Sequence of protein 1:
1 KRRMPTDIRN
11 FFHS

Sequence of protein 2:
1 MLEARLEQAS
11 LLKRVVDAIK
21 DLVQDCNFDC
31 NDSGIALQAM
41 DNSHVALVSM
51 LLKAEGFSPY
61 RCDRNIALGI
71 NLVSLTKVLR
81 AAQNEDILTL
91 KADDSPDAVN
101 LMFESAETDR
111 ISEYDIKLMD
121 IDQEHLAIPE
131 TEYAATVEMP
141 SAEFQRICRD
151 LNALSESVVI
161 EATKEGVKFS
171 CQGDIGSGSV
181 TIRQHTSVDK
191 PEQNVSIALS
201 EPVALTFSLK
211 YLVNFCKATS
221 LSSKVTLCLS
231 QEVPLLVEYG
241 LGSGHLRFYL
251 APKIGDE

Residue-level contacts at the interface:
Residue H44 in protein 2 contacts residue D7 in protein 1 (closest heavy-atom distance 3.2 Å).
Residue A251 in protein 2 interacts with residue T6 in protein 1 (closest heavy-atom distance 3.9 Å).
Residue L126 in protein 2 is in contact with residue H13 in protein 1 (closest heavy-atom distance 3.6 Å).
Residue L126 in protein 2 is in contact with residue R9 in protein 1 (closest heavy-atom distance 4.4 Å).
Residue K253 in protein 2 contacts residue T6 in protein 1 (closest heavy-atom distance 3.7 Å).
Residue A251 in protein 2 interacts with residue F11 in protein 1 (closest heavy-atom distance 3.9 Å).
Residue V45 in protein 2 is in contact with residue T6 in protein 1 (closest heavy-atom distance 3.6 Å).
Residue V45 in protein 2 contacts residue I8 in protein 1 (closest heavy-atom distance 3.3 Å).
Residue H125 in protein 2 contacts residue H13 in protein 1 (closest heavy-atom distance 4.8 Å).
Residue P234 in protein 2 interacts with residue I8 in protein 1 (closest heavy-atom distance 4.7 Å).
Residue L126 in protein 2 is in contact with residue F12 in protein 1 (closest heavy-atom distance 4.0 Å).
Residue M40 in protein 2 is in contact with residue I8 in protein 1 (closest heavy-atom distance 3.4 Å).
Residue L47 in protein 2 contacts residue F12 in protein 1 (closest heavy-atom distance 4.7 Å).
Residue L250 in protein 2 is in contact with residue I8 in protein 1 (closest heavy-atom distance 4.3 Å).
Residue L47 in protein 2 is in contact with residue I8 in protein 1 (closest heavy-atom distance 3.5 Å).
Residue S43 in protein 2 contacts residue T6 in protein 1 (closest heavy-atom distance 4.9 Å).
Residue P234 in protein 2 contacts residue F12 in protein 1 (closest heavy-atom distance 3.8 Å).
Residue H44 in protein 2 is in contact with residue T6 in protein 1 (closest heavy-atom distance 4.1 Å).
Residue A46 in protein 2 interacts with residue I8 in protein 1 (closest heavy-atom distance 3.1 Å).
Residue I254 in protein 2 contacts residue F11 in protein 1 (closest heavy-atom distance 4.8 Å).
Residue H125 in protein 2 contacts residue S14 in protein 1 (closest heavy-atom distance 3.5 Å).
Residue Y249 in protein 2 is in contact with residue F12 in protein 1 (closest heavy-atom distance 3.8 Å).
Residue A251 in protein 2 is in contact with residue D7 in protein 1 (closest heavy-atom distance 4.0 Å).
Residue A127 in protein 2 interacts with residue F12 in protein 1 (closest heavy-atom distance 3.8 Å).
Residue L126 in protein 2 interacts with residue I8 in protein 1 (closest heavy-atom distance 4.7 Å).
Residue A251 in protein 2 interacts with residue I8 in protein 1 (closest heavy-atom distance 3.6 Å).
Residue H44 in protein 2 contacts residue I8 in protein 1 (closest heavy-atom distance 3.4 Å).
Residue M40 in protein 2 contacts residue R9 in protein 1 (closest heavy-atom distance 3.7 Å).
Residue Y249 in protein 2 is in contact with residue I8 in protein 1 (closest heavy-atom distance 4.1 Å).
Residue L126 in protein 2 contacts residue S14 in protein 1 (closest heavy-atom distance 4.2 Å).
Residue A127 in protein 2 interacts with residue S14 in protein 1 (closest heavy-atom distance 4.3 Å).
Residue H44 in protein 2 interacts with residue R9 in protein 1 (closest heavy-atom distance 3.2 Å).
Residue E232 in protein 2 interacts with residue F11 in protein 1 (closest heavy-atom distance 3.4 Å).
Residue V233 in protein 2 contacts residue F11 in protein 1 (closest heavy-atom distance 4.0 Å).
Residue P234 in protein 2 is in contact with residue F11 in protein 1 (closest heavy-atom distance 3.6 Å).
Residue P129 in protein 2 interacts with residue F12 in protein 1 (closest heavy-atom distance 3.5 Å).
Residue I254 in protein 2 contacts residue T6 in protein 1 (closest heavy-atom distance 2.9 Å).
Residue S43 in protein 2 contacts residue D7 in protein 1 (closest heavy-atom distance 4.3 Å).
Residue P252 in protein 2 is in contact with residue F11 in protein 1 (closest heavy-atom distance 3.6 Å).
Residue V45 in protein 2 contacts residue D7 in protein 1 (closest heavy-atom distance 4.8 Å).
Residue I254 in protein 2 is in contact with residue P5 in protein 1 (closest heavy-atom distance 3.9 Å).
Residue G255 in protein 2 contacts residue T6 in protein 1 (closest heavy-atom distance 5.0 Å).
Residue A127 in protein 2 contacts residue H13 in protein 1 (closest heavy-atom distance 3.0 Å).
Residue I128 in protein 2 contacts residue F12 in protein 1 (closest heavy-atom distance 4.2 Å).
Residue P252 in protein 2 interacts with residue T6 in protein 1 (closest heavy-atom distance 3.3 Å).

These two protein chains interact to form a complex.